Sequence of chain A:
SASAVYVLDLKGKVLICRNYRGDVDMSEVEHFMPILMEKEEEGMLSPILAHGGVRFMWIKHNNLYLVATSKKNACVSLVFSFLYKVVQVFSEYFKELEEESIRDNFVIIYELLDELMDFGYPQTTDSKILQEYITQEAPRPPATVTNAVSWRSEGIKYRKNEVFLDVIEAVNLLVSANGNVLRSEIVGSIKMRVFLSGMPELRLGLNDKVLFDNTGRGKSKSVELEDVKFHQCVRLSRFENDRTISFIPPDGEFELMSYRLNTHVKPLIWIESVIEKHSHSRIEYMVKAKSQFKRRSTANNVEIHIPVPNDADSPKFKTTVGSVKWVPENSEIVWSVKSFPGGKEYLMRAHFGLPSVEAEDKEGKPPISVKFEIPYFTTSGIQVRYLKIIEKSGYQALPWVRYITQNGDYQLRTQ

Contacts between the two chains:
Residue L395 in chain A interacts with residue M40 in chain B (closest heavy-atom distance 3.8 Å).
Residue K396 in chain A interacts with residue M40 in chain B (closest heavy-atom distance 3.2 Å).
Residue R410 in chain A interacts with residue Y35 in chain B (closest heavy-atom distance 2.7 Å).
Residue P407 in chain A contacts residue P39 in chain B (closest heavy-atom distance 4.5 Å).
Residue A405 in chain A interacts with residue R37 in chain B (closest heavy-atom distance 4.3 Å).
Residue V409 in chain A is in contact with residue V38 in chain B (closest heavy-atom distance 3.6 Å).
Residue K396 in chain A contacts residue E41 in chain B (closest heavy-atom distance 3.3 Å).
Residue I412 in chain A contacts residue Y33 in chain B (closest heavy-atom distance 4.1 Å).
Residue W408 in chain A contacts residue R37 in chain B (closest heavy-atom distance 3.4 Å).
Residue L173 in chain A interacts with residue Y35 in chain B (closest heavy-atom distance 3.5 Å).
Residue Y384 in chain A interacts with residue Y33 in chain B (closest heavy-atom distance 4.0 Å).
Residue R410 in chain A interacts with residue D34 in chain B (closest heavy-atom distance 3.8 Å).
Residue P407 in chain A interacts with residue R37 in chain B (closest heavy-atom distance 3.7 Å).
Residue P407 in chain A is in contact with residue V38 in chain B (closest heavy-atom distance 3.4 Å).
Residue R393 in chain A is in contact with residue P39 in chain B (closest heavy-atom distance 3.3 Å).
Residue Y394 in chain A is in contact with residue E41 in chain B (closest heavy-atom distance 3.9 Å).
Residue R410 in chain A is in contact with residue Y33 in chain B (closest heavy-atom distance 3.8 Å).
Residue I397 in chain A contacts residue M40 in chain B (closest heavy-atom distance 3.5 Å).
Residue W408 in chain A interacts with residue V38 in chain B (closest heavy-atom distance 4.2 Å).
Residue W408 in chain A contacts residue C36 in chain B (closest heavy-atom distance 3.5 Å).
Residue R393 in chain A is in contact with residue V38 in chain B (closest heavy-atom distance 4.8 Å).
Residue R201 in chain A is in contact with residue Y35 in chain B (closest heavy-atom distance 4.9 Å).
Residue A405 in chain A contacts residue M40 in chain B (closest heavy-atom distance 5.0 Å).
Residue V409 in chain A contacts residue Y35 in chain B (closest heavy-atom distance 3.2 Å).
Residue P407 in chain A is in contact with residue C36 in chain B (closest heavy-atom distance 4.8 Å).
Residue R393 in chain A is in contact with residue D42 in chain B (closest heavy-atom distance 3.9 Å).
Residue Y394 in chain A interacts with residue M40 in chain B (closest heavy-atom distance 4.0 Å).
Residue Y394 in chain A contacts residue P39 in chain B (closest heavy-atom distance 3.4 Å).
Residue Y394 in chain A contacts residue D42 in chain B (closest heavy-atom distance 3.5 Å).
Residue L395 in chain A contacts residue V38 in chain B (closest heavy-atom distance 5.0 Å).
Residue V409 in chain A is in contact with residue C36 in chain B (closest heavy-atom distance 2.8 Å).
Residue L395 in chain A interacts with residue P39 in chain B (closest heavy-atom distance 3.3 Å).
Residue N308 in chain A contacts residue Y33 in chain B (closest heavy-atom distance 2.4 Å).
Residue D174 in chain A interacts with residue Y35 in chain B (closest heavy-atom distance 3.8 Å).
Residue W408 in chain A interacts with residue Y35 in chain B (closest heavy-atom distance 3.7 Å).
Residue Y403 in chain A interacts with residue M40 in chain B (closest heavy-atom distance 4.1 Å).
Residue E381 in chain A interacts with residue Y33 in chain B (closest heavy-atom distance 3.9 Å).
Residue P383 in chain A is in contact with residue Y33 in chain B (closest heavy-atom distance 3.6 Å).
Residue F172 in chain A is in contact with residue Y35 in chain B (closest heavy-atom distance 4.4 Å).
Residue Q404 in chain A is in contact with residue M40 in chain B (closest heavy-atom distance 3.3 Å).
Residue R410 in chain A interacts with residue T31 in chain B (closest heavy-atom distance 3.5 Å).
Residue L406 in chain A contacts residue R37 in chain B (closest heavy-atom distance 4.0 Å).
Residue Y384 in chain A contacts residue D34 in chain B (closest heavy-atom distance 3.0 Å).
Residue V409 in chain A contacts residue D34 in chain B (closest heavy-atom distance 4.7 Å).
Residue Y384 in chain A interacts with residue C36 in chain B (closest heavy-atom distance 4.9 Å).
Residue V392 in chain A is in contact with residue V38 in chain B (closest heavy-atom distance 3.7 Å).

This data describes a binding interaction between two proteins.

Sequence of chain B:
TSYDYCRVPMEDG